Sequence of chain A:
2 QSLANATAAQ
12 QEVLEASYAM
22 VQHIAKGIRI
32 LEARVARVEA

The following describes two proteins that form a bound complex.

Sequence of chain B:
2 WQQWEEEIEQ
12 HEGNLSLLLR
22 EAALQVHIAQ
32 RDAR

Contacts between the two chains:
Residue S18 in chain A is in contact with residue L16 in chain B (closest heavy-atom distance 3.7 Å).
Residue H24 in chain A is in contact with residue E8 in chain B (closest heavy-atom distance 3.1 Å).
Residue S3 in chain A interacts with residue A30 in chain B (closest heavy-atom distance 3.5 Å).
Residue H24 in chain A interacts with residue W5 in chain B (closest heavy-atom distance 2.9 Å).
Residue A7 in chain A interacts with residue V27 in chain B (closest heavy-atom distance 3.8 Å).
Residue K27 in chain A is in contact with residue W5 in chain B (closest heavy-atom distance 4.4 Å).
Residue S3 in chain A is in contact with residue Q26 in chain B (closest heavy-atom distance 4.4 Å).
Residue L32 in chain A interacts with residue W2 in chain B (closest heavy-atom distance 4.3 Å).
Residue H24 in chain A contacts residue Q4 in chain B (closest heavy-atom distance 5.0 Å).
Residue R35 in chain A contacts residue W2 in chain B (closest heavy-atom distance 3.9 Å).
Residue I25 in chain A is in contact with residue I9 in chain B (closest heavy-atom distance 4.2 Å).
Residue N6 in chain A contacts residue Q26 in chain B (closest heavy-atom distance 2.7 Å).
Residue A10 in chain A is in contact with residue E22 in chain B (closest heavy-atom distance 4.6 Å).
Residue M21 in chain A interacts with residue E13 in chain B (closest heavy-atom distance 3.1 Å).
Residue A17 in chain A is in contact with residue L16 in chain B (closest heavy-atom distance 3.8 Å).
Residue Q11 in chain A is in contact with residue V27 in chain B (closest heavy-atom distance 3.6 Å).
Residue M21 in chain A is in contact with residue L16 in chain B (closest heavy-atom distance 3.6 Å).
Residue A7 in chain A contacts residue A30 in chain B (closest heavy-atom distance 4.3 Å).
Residue A17 in chain A is in contact with residue H12 in chain B (closest heavy-atom distance 4.8 Å).
Residue Q11 in chain A contacts residue A23 in chain B (closest heavy-atom distance 4.2 Å).
Residue A20 in chain A interacts with residue H12 in chain B (closest heavy-atom distance 3.7 Å).
Residue A10 in chain A interacts with residue Q26 in chain B (closest heavy-atom distance 3.7 Å).
Residue E13 in chain A contacts residue L19 in chain B (closest heavy-atom distance 3.5 Å).
Residue G28 in chain A is in contact with residue W5 in chain B (closest heavy-atom distance 3.2 Å).
Residue A17 in chain A interacts with residue N15 in chain B (closest heavy-atom distance 4.4 Å).
Residue A7 in chain A is in contact with residue Q26 in chain B (closest heavy-atom distance 3.6 Å).
Residue V14 in chain A contacts residue L16 in chain B (closest heavy-atom distance 3.7 Å).
Residue M21 in chain A is in contact with residue H12 in chain B (closest heavy-atom distance 3.9 Å).
Residue L4 in chain A interacts with residue A30 in chain B (closest heavy-atom distance 3.5 Å).
Residue A10 in chain A is in contact with residue L19 in chain B (closest heavy-atom distance 4.7 Å).
Residue S3 in chain A interacts with residue D33 in chain B (closest heavy-atom distance 2.8 Å).
Residue K27 in chain A is in contact with residue E8 in chain B (closest heavy-atom distance 4.5 Å).
Residue A17 in chain A interacts with residue L19 in chain B (closest heavy-atom distance 3.5 Å).
Residue I31 in chain A interacts with residue W5 in chain B (closest heavy-atom distance 4.4 Å).
Residue V14 in chain A interacts with residue A23 in chain B (closest heavy-atom distance 3.9 Å).
Residue H24 in chain A contacts residue H12 in chain B (closest heavy-atom distance 3.7 Å).
Residue G28 in chain A contacts residue W2 in chain B (closest heavy-atom distance 3.4 Å).
Residue M21 in chain A contacts residue I9 in chain B (closest heavy-atom distance 4.1 Å).
Residue V14 in chain A is in contact with residue L20 in chain B (closest heavy-atom distance 3.6 Å).
Residue I31 in chain A is in contact with residue W2 in chain B (closest heavy-atom distance 3.7 Å).
Residue H24 in chain A is in contact with residue I9 in chain B (closest heavy-atom distance 3.4 Å).
Residue S3 in chain A interacts with residue I29 in chain B (closest heavy-atom distance 4.3 Å).
Residue I25 in chain A is in contact with residue W5 in chain B (closest heavy-atom distance 4.2 Å).
Residue A10 in chain A contacts residue A23 in chain B (closest heavy-atom distance 3.8 Å).
Residue V14 in chain A contacts residue L19 in chain B (closest heavy-atom distance 3.4 Å).